This data describes a binding interaction between two proteins.

Sequence of the second protein:
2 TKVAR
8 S

Sequence of the first protein:
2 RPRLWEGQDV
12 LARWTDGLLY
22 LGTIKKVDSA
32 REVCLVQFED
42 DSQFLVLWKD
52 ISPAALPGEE

Interface contacts:
Residue R14 in the first protein is in contact with residue T2 in the second protein (closest heavy-atom distance 2.8 Å).
Residue L20 in the first protein contacts residue T2 in the second protein (closest heavy-atom distance 3.6 Å).
Residue Y21 in the first protein contacts residue A5 in the second protein (closest heavy-atom distance 3.4 Å).
Residue L20 in the first protein is in contact with residue V4 in the second protein (closest heavy-atom distance 3.2 Å).
Residue G18 in the first protein interacts with residue T2 in the second protein (closest heavy-atom distance 3.0 Å).
Residue L19 in the first protein contacts residue T2 in the second protein (closest heavy-atom distance 4.1 Å).
Residue G18 in the first protein is in contact with residue K3 in the second protein (closest heavy-atom distance 4.9 Å).
Residue L12 in the first protein interacts with residue V4 in the second protein (closest heavy-atom distance 4.8 Å).
Residue L22 in the first protein is in contact with residue A5 in the second protein (closest heavy-atom distance 4.5 Å).
Residue E61 in the first protein interacts with residue K3 in the second protein (closest heavy-atom distance 2.8 Å).
Residue L19 in the first protein interacts with residue A5 in the second protein (closest heavy-atom distance 3.9 Å).
Residue Y21 in the first protein interacts with residue R6 in the second protein (closest heavy-atom distance 3.6 Å).
Residue E61 in the first protein is in contact with residue T2 in the second protein (closest heavy-atom distance 4.3 Å).
Residue L20 in the first protein contacts residue K3 in the second protein (closest heavy-atom distance 3.0 Å).
Residue L20 in the first protein contacts residue A5 in the second protein (closest heavy-atom distance 2.8 Å).
Residue L19 in the first protein is in contact with residue K3 in the second protein (closest heavy-atom distance 3.6 Å).